Contacts between the two chains:
Residue G8 in protein 1 interacts with residue M81 in protein 2 (closest heavy-atom distance 3.9 Å).
Residue N9 in protein 1 is in contact with residue M81 in protein 2 (closest heavy-atom distance 3.7 Å).
Residue V15 in protein 1 contacts residue L95 in protein 2 (closest heavy-atom distance 3.3 Å).
Residue L3 in protein 1 is in contact with residue I80 in protein 2 (closest heavy-atom distance 4.1 Å).
Residue S10 in protein 1 interacts with residue M81 in protein 2 (closest heavy-atom distance 4.8 Å).
Residue F11 in protein 1 is in contact with residue M81 in protein 2 (closest heavy-atom distance 3.5 Å).
Residue P4 in protein 1 contacts residue N77 in protein 2 (closest heavy-atom distance 4.0 Å).
Residue F11 in protein 1 is in contact with residue L84 in protein 2 (closest heavy-atom distance 3.5 Å).
Residue L3 in protein 1 is in contact with residue L84 in protein 2 (closest heavy-atom distance 4.2 Å).
Residue L3 in protein 1 interacts with residue M81 in protein 2 (closest heavy-atom distance 3.8 Å).
Residue L3 in protein 1 interacts with residue N77 in protein 2 (closest heavy-atom distance 4.3 Å).
Residue F11 in protein 1 interacts with residue E85 in protein 2 (closest heavy-atom distance 4.0 Å).
Residue V15 in protein 1 contacts residue D91 in protein 2 (closest heavy-atom distance 3.7 Å).
Residue N12 in protein 1 contacts residue K88 in protein 2 (closest heavy-atom distance 4.7 Å).
Residue V15 in protein 1 contacts residue R92 in protein 2 (closest heavy-atom distance 4.6 Å).
Residue G16 in protein 1 contacts residue L95 in protein 2 (closest heavy-atom distance 3.7 Å).
Residue V15 in protein 1 interacts with residue K88 in protein 2 (closest heavy-atom distance 4.3 Å).
Residue F11 in protein 1 is in contact with residue K88 in protein 2 (closest heavy-atom distance 3.6 Å).
Residue G16 in protein 1 contacts residue D91 in protein 2 (closest heavy-atom distance 5.0 Å).

Sequence of protein 1:
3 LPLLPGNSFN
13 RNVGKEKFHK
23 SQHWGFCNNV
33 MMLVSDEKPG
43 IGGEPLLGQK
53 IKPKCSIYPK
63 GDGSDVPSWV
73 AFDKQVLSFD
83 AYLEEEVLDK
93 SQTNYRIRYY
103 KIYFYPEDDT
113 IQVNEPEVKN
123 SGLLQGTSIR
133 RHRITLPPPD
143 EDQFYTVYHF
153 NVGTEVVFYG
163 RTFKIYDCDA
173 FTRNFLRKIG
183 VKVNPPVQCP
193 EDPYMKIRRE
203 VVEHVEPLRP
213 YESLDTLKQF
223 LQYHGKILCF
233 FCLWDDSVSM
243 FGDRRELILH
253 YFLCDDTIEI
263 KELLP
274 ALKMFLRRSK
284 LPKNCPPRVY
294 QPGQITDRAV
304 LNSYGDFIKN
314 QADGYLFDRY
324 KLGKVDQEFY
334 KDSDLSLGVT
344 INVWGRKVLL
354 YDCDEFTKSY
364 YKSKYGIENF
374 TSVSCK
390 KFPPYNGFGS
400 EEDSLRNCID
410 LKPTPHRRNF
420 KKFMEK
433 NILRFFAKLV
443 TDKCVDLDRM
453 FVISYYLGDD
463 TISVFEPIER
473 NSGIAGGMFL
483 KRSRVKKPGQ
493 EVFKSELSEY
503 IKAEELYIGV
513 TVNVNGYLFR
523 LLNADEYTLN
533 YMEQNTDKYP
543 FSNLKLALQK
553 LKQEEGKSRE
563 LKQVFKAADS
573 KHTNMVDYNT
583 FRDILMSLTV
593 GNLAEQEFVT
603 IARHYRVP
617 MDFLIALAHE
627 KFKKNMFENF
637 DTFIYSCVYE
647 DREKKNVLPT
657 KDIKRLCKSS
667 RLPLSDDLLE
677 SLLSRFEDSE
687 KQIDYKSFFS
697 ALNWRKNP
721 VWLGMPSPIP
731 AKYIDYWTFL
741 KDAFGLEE

Sequence of protein 2:
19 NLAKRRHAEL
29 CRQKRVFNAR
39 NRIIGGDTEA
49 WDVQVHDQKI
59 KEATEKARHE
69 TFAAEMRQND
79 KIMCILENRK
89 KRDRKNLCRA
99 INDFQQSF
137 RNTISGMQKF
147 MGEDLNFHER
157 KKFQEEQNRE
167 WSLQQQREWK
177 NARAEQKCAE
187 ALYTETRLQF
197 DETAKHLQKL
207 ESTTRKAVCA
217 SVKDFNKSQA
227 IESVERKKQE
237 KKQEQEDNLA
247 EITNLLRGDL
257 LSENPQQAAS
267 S

These two protein chains interact to form a complex.